Sequence of the first protein:
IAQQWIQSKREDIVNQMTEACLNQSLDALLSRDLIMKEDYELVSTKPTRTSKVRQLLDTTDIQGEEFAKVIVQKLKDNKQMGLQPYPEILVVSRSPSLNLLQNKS

Sequence of the second protein:
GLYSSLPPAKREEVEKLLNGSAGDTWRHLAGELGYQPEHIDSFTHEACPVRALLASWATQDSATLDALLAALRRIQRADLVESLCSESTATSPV

The following describes two proteins that form a bound complex.

Residue-level contacts at the interface:
Residue L99 in the first protein contacts residue L88 in the second protein (closest heavy-atom distance 3.4 Å).
Residue D34 in the first protein interacts with residue H32 in the second protein (closest heavy-atom distance 3.7 Å).
Residue P97 in the first protein contacts residue L88 in the second protein (closest heavy-atom distance 3.9 Å).
Residue L99 in the first protein is in contact with residue L69 in the second protein (closest heavy-atom distance 3.3 Å).
Residue Q64 in the first protein contacts residue R81 in the second protein (closest heavy-atom distance 3.4 Å).
Residue R33 in the first protein contacts residue R78 in the second protein (closest heavy-atom distance 3.7 Å).
Residue D34 in the first protein is in contact with residue P41 in the second protein (closest heavy-atom distance 3.5 Å).
Residue L35 in the first protein contacts residue I79 in the second protein (closest heavy-atom distance 3.4 Å).
Residue S98 in the first protein is in contact with residue V85 in the second protein (closest heavy-atom distance 3.2 Å).
Residue S98 in the first protein contacts residue L73 in the second protein (closest heavy-atom distance 3.2 Å).
Residue S96 in the first protein interacts with residue C89 in the second protein (closest heavy-atom distance 4.0 Å).
Residue E67 in the first protein is in contact with residue I79 in the second protein (closest heavy-atom distance 3.1 Å).
Residue L99 in the first protein interacts with residue L10 in the second protein (closest heavy-atom distance 3.3 Å).
Residue I63 in the first protein contacts residue H32 in the second protein (closest heavy-atom distance 3.3 Å).
Residue L99 in the first protein is in contact with residue K14 in the second protein (closest heavy-atom distance 3.5 Å).
Residue M37 in the first protein contacts residue D45 in the second protein (closest heavy-atom distance 4.0 Å).
Residue L91 in the first protein interacts with residue Q80 in the second protein (closest heavy-atom distance 3.5 Å).
Residue R33 in the first protein contacts residue E36 in the second protein (closest heavy-atom distance 3.5 Å).
Residue L91 in the first protein contacts residue R77 in the second protein (closest heavy-atom distance 3.4 Å).
Residue L101 in the first protein contacts residue G5 in the second protein (closest heavy-atom distance 3.9 Å).
Residue L99 in the first protein interacts with residue V18 in the second protein (closest heavy-atom distance 3.3 Å).
Residue E66 in the first protein interacts with residue D83 in the second protein (closest heavy-atom distance 3.7 Å).
Residue K70 in the first protein is in contact with residue Q80 in the second protein (closest heavy-atom distance 3.3 Å).
Residue N100 in the first protein contacts residue L69 in the second protein (closest heavy-atom distance 3.7 Å).
Residue D62 in the first protein contacts residue S25 in the second protein (closest heavy-atom distance 4.0 Å).
Residue N100 in the first protein is in contact with residue L10 in the second protein (closest heavy-atom distance 3.9 Å).
Residue P97 in the first protein contacts residue C89 in the second protein (closest heavy-atom distance 3.8 Å).
Residue Q103 in the first protein contacts residue P11 in the second protein (closest heavy-atom distance 3.5 Å).
Residue Q64 in the first protein contacts residue H32 in the second protein (closest heavy-atom distance 3.3 Å).
Residue I63 in the first protein contacts residue A26 in the second protein (closest heavy-atom distance 3.1 Å).
Residue E67 in the first protein contacts residue R81 in the second protein (closest heavy-atom distance 2.8 Å).
Residue M37 in the first protein interacts with residue P41 in the second protein (closest heavy-atom distance 3.2 Å).
Residue R33 in the first protein interacts with residue Q80 in the second protein (closest heavy-atom distance 3.3 Å).
Residue D34 in the first protein interacts with residue G35 in the second protein (closest heavy-atom distance 3.6 Å).
Residue D34 in the first protein is in contact with residue E36 in the second protein (closest heavy-atom distance 3.5 Å).
Residue R95 in the first protein is in contact with residue L73 in the second protein (closest heavy-atom distance 4.1 Å).
Residue M37 in the first protein interacts with residue R31 in the second protein (closest heavy-atom distance 3.5 Å).
Residue L99 in the first protein is in contact with residue L73 in the second protein (closest heavy-atom distance 3.8 Å).
Residue P97 in the first protein interacts with residue S92 in the second protein (closest heavy-atom distance 3.9 Å).
Residue S98 in the first protein contacts residue K14 in the second protein (closest heavy-atom distance 2.9 Å).
Residue N100 in the first protein contacts residue K14 in the second protein (closest heavy-atom distance 3.3 Å).
Residue E67 in the first protein contacts residue Q80 in the second protein (closest heavy-atom distance 3.6 Å).
Residue R95 in the first protein interacts with residue D70 in the second protein (closest heavy-atom distance 3.2 Å).
Residue L101 in the first protein is in contact with residue L10 in the second protein (closest heavy-atom distance 3.5 Å).
Residue I63 in the first protein interacts with residue D28 in the second protein (closest heavy-atom distance 3.7 Å).
Residue S98 in the first protein is in contact with residue C89 in the second protein (closest heavy-atom distance 3.5 Å).
Residue E66 in the first protein is in contact with residue A82 in the second protein (closest heavy-atom distance 3.5 Å).
Residue V93 in the first protein contacts residue V85 in the second protein (closest heavy-atom distance 3.7 Å).
Residue R33 in the first protein contacts residue I79 in the second protein (closest heavy-atom distance 3.7 Å).
Residue E66 in the first protein interacts with residue Q80 in the second protein (closest heavy-atom distance 3.3 Å).
Residue E67 in the first protein interacts with residue H32 in the second protein (closest heavy-atom distance 3.1 Å).
Residue S98 in the first protein contacts residue L88 in the second protein (closest heavy-atom distance 3.4 Å).
Residue S94 in the first protein interacts with residue D70 in the second protein (closest heavy-atom distance 4.0 Å).
Residue L99 in the first protein contacts residue L72 in the second protein (closest heavy-atom distance 3.7 Å).
Residue S96 in the first protein interacts with residue L73 in the second protein (closest heavy-atom distance 3.9 Å).
Residue I63 in the first protein is in contact with residue S25 in the second protein (closest heavy-atom distance 4.0 Å).
Residue L35 in the first protein interacts with residue H32 in the second protein (closest heavy-atom distance 2.9 Å).
Residue Q4 in the first protein contacts residue D83 in the second protein (closest heavy-atom distance 3.4 Å).
Residue V93 in the first protein interacts with residue R77 in the second protein (closest heavy-atom distance 2.9 Å).
Residue I63 in the first protein is in contact with residue R81 in the second protein (closest heavy-atom distance 2.8 Å).